Sequence of chain B:
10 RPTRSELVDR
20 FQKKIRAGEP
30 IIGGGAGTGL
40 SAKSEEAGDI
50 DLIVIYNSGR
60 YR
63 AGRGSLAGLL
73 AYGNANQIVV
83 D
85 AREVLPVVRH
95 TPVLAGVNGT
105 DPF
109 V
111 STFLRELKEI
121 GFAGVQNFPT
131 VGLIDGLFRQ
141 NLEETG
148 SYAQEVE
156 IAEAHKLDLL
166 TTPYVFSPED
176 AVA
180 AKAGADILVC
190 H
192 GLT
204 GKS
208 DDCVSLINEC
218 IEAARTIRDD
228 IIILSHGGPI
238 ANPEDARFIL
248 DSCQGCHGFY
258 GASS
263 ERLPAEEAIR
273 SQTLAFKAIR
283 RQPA

Sequence of chain A:
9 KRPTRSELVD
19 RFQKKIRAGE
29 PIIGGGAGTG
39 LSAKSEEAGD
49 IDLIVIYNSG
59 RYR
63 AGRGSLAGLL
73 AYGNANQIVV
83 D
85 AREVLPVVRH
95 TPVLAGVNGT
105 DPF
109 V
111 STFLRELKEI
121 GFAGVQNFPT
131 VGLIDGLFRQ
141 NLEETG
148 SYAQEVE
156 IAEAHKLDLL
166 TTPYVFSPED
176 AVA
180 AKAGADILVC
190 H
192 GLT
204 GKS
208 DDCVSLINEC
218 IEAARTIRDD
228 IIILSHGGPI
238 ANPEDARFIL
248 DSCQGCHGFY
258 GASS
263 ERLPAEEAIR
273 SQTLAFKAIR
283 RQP

These two protein chains interact to form a complex.

Residue-level contacts at the interface:
Residue Q284 in chain A interacts with residue D248 in chain B (closest heavy-atom distance 2.7 Å).
Residue S43 in chain A interacts with residue E268 in chain B (closest heavy-atom distance 3.4 Å).
Residue E268 in chain A is in contact with residue S43 in chain B (closest heavy-atom distance 3.4 Å).
Residue Q251 in chain A contacts residue R283 in chain B (closest heavy-atom distance 3.2 Å).
Residue I31 in chain A contacts residue F278 in chain B (closest heavy-atom distance 3.6 Å).
Residue R244 in chain A is in contact with residue R282 in chain B (closest heavy-atom distance 3.4 Å).
Residue I281 in chain A contacts residue P240 in chain B (closest heavy-atom distance 3.6 Å).
Residue C250 in chain A contacts residue R283 in chain B (closest heavy-atom distance 3.2 Å).
Residue G47 in chain A contacts residue T275 in chain B (closest heavy-atom distance 3.5 Å).
Residue F256 in chain A interacts with residue F278 in chain B (closest heavy-atom distance 3.3 Å).
Residue E28 in chain A is in contact with residue K279 in chain B (closest heavy-atom distance 3.4 Å).
Residue L247 in chain A contacts residue R283 in chain B (closest heavy-atom distance 2.7 Å).
Residue K279 in chain A is in contact with residue K23 in chain B (closest heavy-atom distance 3.5 Å).
Residue S43 in chain A contacts residue I271 in chain B (closest heavy-atom distance 3.6 Å).
Residue P266 in chain A contacts residue A270 in chain B (closest heavy-atom distance 3.4 Å).
Residue P29 in chain A is in contact with residue R282 in chain B (closest heavy-atom distance 3.5 Å).
Residue F278 in chain A interacts with residue F256 in chain B (closest heavy-atom distance 3.3 Å).
Residue R65 in chain A is in contact with residue P90 in chain B (closest heavy-atom distance 3.5 Å).
Residue R65 in chain A contacts residue R86 in chain B (closest heavy-atom distance 2.9 Å).
Residue R65 in chain A is in contact with residue E87 in chain B (closest heavy-atom distance 2.9 Å).
Residue P90 in chain A contacts residue R65 in chain B (closest heavy-atom distance 3.4 Å).
Residue I31 in chain A contacts residue K279 in chain B (closest heavy-atom distance 3.5 Å).
Residue P240 in chain A interacts with residue I281 in chain B (closest heavy-atom distance 3.6 Å).
Residue K279 in chain A is in contact with residue G47 in chain B (closest heavy-atom distance 2.9 Å).
Residue F278 in chain A contacts residue P240 in chain B (closest heavy-atom distance 3.3 Å).
Residue A63 in chain A is in contact with residue G38 in chain B (closest heavy-atom distance 3.5 Å).
Residue C253 in chain A is in contact with residue R283 in chain B (closest heavy-atom distance 2.7 Å).
Residue D248 in chain A contacts residue R283 in chain B (closest heavy-atom distance 3.3 Å).
Residue D48 in chain A is in contact with residue K279 in chain B (closest heavy-atom distance 3.4 Å).
Residue P240 in chain A interacts with residue Q274 in chain B (closest heavy-atom distance 3.6 Å).
Residue E44 in chain A contacts residue T275 in chain B (closest heavy-atom distance 3.5 Å).
Residue G47 in chain A interacts with residue L276 in chain B (closest heavy-atom distance 3.4 Å).
Residue D248 in chain A is in contact with residue Q284 in chain B (closest heavy-atom distance 2.9 Å).
Residue N239 in chain A is in contact with residue F278 in chain B (closest heavy-atom distance 3.5 Å).
Residue I281 in chain A contacts residue A243 in chain B (closest heavy-atom distance 3.5 Å).
Residue K279 in chain A is in contact with residue D48 in chain B (closest heavy-atom distance 2.7 Å).
Residue G64 in chain A contacts residue K42 in chain B (closest heavy-atom distance 3.2 Å).
Residue E87 in chain A contacts residue R65 in chain B (closest heavy-atom distance 3.0 Å).
Residue G38 in chain A interacts with residue A63 in chain B (closest heavy-atom distance 3.4 Å).
Residue R86 in chain A interacts with residue R65 in chain B (closest heavy-atom distance 3.1 Å).
Residue E268 in chain A contacts residue L39 in chain B (closest heavy-atom distance 3.4 Å).
Residue L39 in chain A is in contact with residue A63 in chain B (closest heavy-atom distance 3.4 Å).
Residue P240 in chain A contacts residue F278 in chain B (closest heavy-atom distance 3.3 Å).
Residue L39 in chain A contacts residue G64 in chain B (closest heavy-atom distance 3.6 Å).
Residue P29 in chain A is in contact with residue K279 in chain B (closest heavy-atom distance 2.9 Å).
Residue R282 in chain A is in contact with residue G27 in chain B (closest heavy-atom distance 3.4 Å).
Residue K42 in chain A is in contact with residue G64 in chain B (closest heavy-atom distance 2.9 Å).
Residue R283 in chain A contacts residue D248 in chain B (closest heavy-atom distance 3.0 Å).
Residue I281 in chain A is in contact with residue P29 in chain B (closest heavy-atom distance 3.1 Å).
Residue R65 in chain A contacts residue V91 in chain B (closest heavy-atom distance 3.4 Å).
Residue R283 in chain A is in contact with residue L247 in chain B (closest heavy-atom distance 2.6 Å).
Residue A270 in chain A interacts with residue P266 in chain B (closest heavy-atom distance 3.4 Å).
Residue Q274 in chain A contacts residue S261 in chain B (closest heavy-atom distance 3.3 Å).
Residue S261 in chain A interacts with residue Q274 in chain B (closest heavy-atom distance 3.3 Å).
Residue S43 in chain A interacts with residue R272 in chain B (closest heavy-atom distance 3.5 Å).
Residue T275 in chain A contacts residue G47 in chain B (closest heavy-atom distance 3.5 Å).
Residue F278 in chain A interacts with residue N239 in chain B (closest heavy-atom distance 3.4 Å).
Residue D50 in chain A interacts with residue K279 in chain B (closest heavy-atom distance 2.8 Å).
Residue V91 in chain A contacts residue R65 in chain B (closest heavy-atom distance 3.4 Å).
Residue P29 in chain A contacts residue I281 in chain B (closest heavy-atom distance 3.4 Å).